Sequence of the first protein:
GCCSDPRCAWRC

Sequence of the second protein:
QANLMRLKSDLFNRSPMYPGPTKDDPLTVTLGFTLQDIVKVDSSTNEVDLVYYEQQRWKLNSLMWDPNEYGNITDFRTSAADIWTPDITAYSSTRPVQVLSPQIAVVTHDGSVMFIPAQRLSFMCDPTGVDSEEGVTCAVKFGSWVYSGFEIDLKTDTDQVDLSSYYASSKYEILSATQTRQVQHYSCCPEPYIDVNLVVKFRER

Contacts between the two chains:
Residue G143 in the second protein contacts residue R7 in the first protein (closest heavy-atom distance 4.5 Å).
Residue C189 in the second protein is in contact with residue R11 in the first protein (closest heavy-atom distance 3.2 Å).
Residue I194 in the second protein interacts with residue R7 in the first protein (closest heavy-atom distance 2.9 Å).
Residue Y186 in the second protein interacts with residue C8 in the first protein (closest heavy-atom distance 3.9 Å).
Residue Y91 in the second protein is in contact with residue R7 in the first protein (closest heavy-atom distance 2.8 Å).
Residue C189 in the second protein is in contact with residue C8 in the first protein (closest heavy-atom distance 4.1 Å).
Residue C188 in the second protein is in contact with residue C2 in the first protein (closest heavy-atom distance 3.9 Å).
Residue C188 in the second protein interacts with residue R11 in the first protein (closest heavy-atom distance 4.9 Å).
Residue W145 in the second protein is in contact with residue P6 in the first protein (closest heavy-atom distance 3.1 Å).
Residue C188 in the second protein interacts with residue C8 in the first protein (closest heavy-atom distance 4.4 Å).
Residue W145 in the second protein is in contact with residue R7 in the first protein (closest heavy-atom distance 3.4 Å).
Residue Y193 in the second protein interacts with residue R11 in the first protein (closest heavy-atom distance 4.5 Å).
Residue C189 in the second protein contacts residue C2 in the first protein (closest heavy-atom distance 4.5 Å).
Residue Y193 in the second protein interacts with residue C8 in the first protein (closest heavy-atom distance 3.4 Å).
Residue S148 in the second protein contacts residue R7 in the first protein (closest heavy-atom distance 4.4 Å).
Residue D195 in the second protein interacts with residue R7 in the first protein (closest heavy-atom distance 4.2 Å).
Residue S144 in the second protein contacts residue R7 in the first protein (closest heavy-atom distance 3.1 Å).
Residue V146 in the second protein is in contact with residue P6 in the first protein (closest heavy-atom distance 4.6 Å).
Residue Y186 in the second protein interacts with residue G1 in the first protein (closest heavy-atom distance 3.7 Å).
Residue V146 in the second protein contacts residue R7 in the first protein (closest heavy-atom distance 3.8 Å).
Residue Y186 in the second protein contacts residue C2 in the first protein (closest heavy-atom distance 3.7 Å).
Residue Y147 in the second protein contacts residue R7 in the first protein (closest heavy-atom distance 3.1 Å).
Residue Y193 in the second protein interacts with residue D5 in the first protein (closest heavy-atom distance 4.4 Å).
Residue Y193 in the second protein is in contact with residue R7 in the first protein (closest heavy-atom distance 3.7 Å).
Residue Y186 in the second protein is in contact with residue D5 in the first protein (closest heavy-atom distance 2.7 Å).
Residue Y193 in the second protein interacts with residue W10 in the first protein (closest heavy-atom distance 4.8 Å).
Residue E191 in the second protein interacts with residue R11 in the first protein (closest heavy-atom distance 3.0 Å).
Residue P190 in the second protein interacts with residue R11 in the first protein (closest heavy-atom distance 4.1 Å).
Residue E191 in the second protein interacts with residue C8 in the first protein (closest heavy-atom distance 4.2 Å).

This data describes a binding interaction between two proteins.